The following describes two proteins that form a bound complex.

Residue-level contacts at the interface:
Residue A30 in chain B interacts with residue F43 in chain A (closest heavy-atom distance 4.1 Å).
Residue L33 in chain B contacts residue F43 in chain A (closest heavy-atom distance 3.7 Å).
Residue W37 in chain B is in contact with residue F43 in chain A (closest heavy-atom distance 2.5 Å).
Residue S34 in chain B interacts with residue R42 in chain A (closest heavy-atom distance 4.6 Å).
Residue W37 in chain B is in contact with residue Y39 in chain A (closest heavy-atom distance 4.2 Å).
Residue W37 in chain B interacts with residue L44 in chain A (closest heavy-atom distance 4.2 Å).
Residue S34 in chain B contacts residue F43 in chain A (closest heavy-atom distance 3.1 Å).
Residue W37 in chain B is in contact with residue G46 in chain A (closest heavy-atom distance 4.0 Å).
Residue V26 in chain B is in contact with residue A35 in chain A (closest heavy-atom distance 3.0 Å).
Residue L33 in chain B interacts with residue Y39 in chain A (closest heavy-atom distance 3.0 Å).

Sequence of chain A:
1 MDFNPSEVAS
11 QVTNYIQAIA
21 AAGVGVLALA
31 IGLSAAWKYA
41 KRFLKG

Sequence of chain B:
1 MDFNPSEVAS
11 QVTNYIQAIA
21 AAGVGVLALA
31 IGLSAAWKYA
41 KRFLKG